Sequence of protein 2:
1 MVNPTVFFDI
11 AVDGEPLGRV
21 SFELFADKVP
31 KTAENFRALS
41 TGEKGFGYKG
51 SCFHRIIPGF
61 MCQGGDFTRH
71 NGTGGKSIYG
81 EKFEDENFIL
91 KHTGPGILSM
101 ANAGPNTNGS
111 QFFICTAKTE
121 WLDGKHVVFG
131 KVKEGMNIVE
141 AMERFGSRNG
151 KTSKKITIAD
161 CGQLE

Residue-level contacts at the interface:
Residue R55 in protein 2 is in contact with residue V9 in protein 1 (closest heavy-atom distance 3.9 Å).

The following describes two proteins that form a bound complex.

Sequence of protein 1:
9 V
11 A